Residue-level contacts at the interface:
Residue K490 in chain B contacts residue H18 in chain A (closest heavy-atom distance 3.6 Å).
Residue E527 in chain B contacts residue G13 in chain A (closest heavy-atom distance 4.8 Å).
Residue F517 in chain B interacts with residue T9 in chain A (closest heavy-atom distance 3.5 Å).
Residue V474 in chain B is in contact with residue M8 in chain A (closest heavy-atom distance 4.3 Å).
Residue K493 in chain B interacts with residue H18 in chain A (closest heavy-atom distance 3.5 Å).
Residue K524 in chain B is in contact with residue T16 in chain A (closest heavy-atom distance 4.8 Å).
Residue L481 in chain B interacts with residue K11 in chain A (closest heavy-atom distance 4.0 Å).
Residue A494 in chain B contacts residue I17 in chain A (closest heavy-atom distance 4.1 Å).
Residue K524 in chain B is in contact with residue G13 in chain A (closest heavy-atom distance 2.9 Å).
Residue V474 in chain B is in contact with residue T4 in chain A (closest heavy-atom distance 3.9 Å).
Residue I500 in chain B is in contact with residue L15 in chain A (closest heavy-atom distance 4.0 Å).
Residue T520 in chain B contacts residue F12 in chain A (closest heavy-atom distance 4.3 Å).
Residue F510 in chain B is in contact with residue V5 in chain A (closest heavy-atom distance 4.5 Å).
Residue G489 in chain B interacts with residue D19 in chain A (closest heavy-atom distance 3.4 Å).
Residue T520 in chain B contacts residue G13 in chain A (closest heavy-atom distance 4.0 Å).
Residue L481 in chain B interacts with residue M8 in chain A (closest heavy-atom distance 4.0 Å).
Residue K478 in chain B interacts with residue K11 in chain A (closest heavy-atom distance 4.0 Å).
Residue K524 in chain B is in contact with residue F12 in chain A (closest heavy-atom distance 3.6 Å).
Residue H514 in chain B contacts residue V5 in chain A (closest heavy-atom distance 3.8 Å).
Residue F528 in chain B contacts residue I17 in chain A (closest heavy-atom distance 4.2 Å).
Residue F528 in chain B interacts with residue L15 in chain A (closest heavy-atom distance 4.1 Å).
Residue R488 in chain B is in contact with residue D19 in chain A (closest heavy-atom distance 3.6 Å).
Residue N516 in chain B contacts residue T9 in chain A (closest heavy-atom distance 4.0 Å).
Residue I500 in chain B contacts residue F12 in chain A (closest heavy-atom distance 3.4 Å).
Residue K470 in chain B is in contact with residue V5 in chain A (closest heavy-atom distance 4.0 Å).
Residue K478 in chain B is in contact with residue T4 in chain A (closest heavy-atom distance 3.2 Å).
Residue V521 in chain B is in contact with residue F12 in chain A (closest heavy-atom distance 3.9 Å).
Residue V536 in chain B interacts with residue I17 in chain A (closest heavy-atom distance 3.9 Å).
Residue K490 in chain B is in contact with residue I17 in chain A (closest heavy-atom distance 3.5 Å).
Residue E485 in chain B is in contact with residue T14 in chain A (closest heavy-atom distance 4.4 Å).
Residue A497 in chain B is in contact with residue I17 in chain A (closest heavy-atom distance 4.3 Å).
Residue F517 in chain B is in contact with residue M8 in chain A (closest heavy-atom distance 3.3 Å).
Residue C484 in chain B is in contact with residue L15 in chain A (closest heavy-atom distance 3.6 Å).
Residue V474 in chain B contacts residue V5 in chain A (closest heavy-atom distance 4.0 Å).
Residue K524 in chain B contacts residue T14 in chain A (closest heavy-atom distance 3.8 Å).
Residue M501 in chain B is in contact with residue L15 in chain A (closest heavy-atom distance 4.3 Å).
Residue K493 in chain B contacts residue I17 in chain A (closest heavy-atom distance 3.6 Å).
Residue K493 in chain B is in contact with residue T16 in chain A (closest heavy-atom distance 3.9 Å).
Residue L481 in chain B contacts residue F12 in chain A (closest heavy-atom distance 3.6 Å).
Residue K478 in chain B contacts residue D7 in chain A (closest heavy-atom distance 4.1 Å).
Residue V504 in chain B is in contact with residue F12 in chain A (closest heavy-atom distance 4.0 Å).
Residue K478 in chain B contacts residue M8 in chain A (closest heavy-atom distance 4.2 Å).
Residue F510 in chain B contacts residue M8 in chain A (closest heavy-atom distance 4.0 Å).
Residue I477 in chain B interacts with residue F12 in chain A (closest heavy-atom distance 3.9 Å).
Residue A497 in chain B is in contact with residue L15 in chain A (closest heavy-atom distance 4.4 Å).
Residue M501 in chain B contacts residue F12 in chain A (closest heavy-atom distance 3.8 Å).
Residue E527 in chain B is in contact with residue L15 in chain A (closest heavy-atom distance 4.9 Å).
Residue N516 in chain B is in contact with residue E6 in chain A (closest heavy-atom distance 3.5 Å).
Residue E531 in chain B is in contact with residue H18 in chain A (closest heavy-atom distance 3.0 Å).
Residue C484 in chain B interacts with residue T16 in chain A (closest heavy-atom distance 3.6 Å).
Residue I477 in chain B is in contact with residue M8 in chain A (closest heavy-atom distance 3.7 Å).
Residue K524 in chain B interacts with residue L15 in chain A (closest heavy-atom distance 2.6 Å).
Residue K493 in chain B interacts with residue D19 in chain A (closest heavy-atom distance 3.2 Å).
Residue G489 in chain B contacts residue I17 in chain A (closest heavy-atom distance 4.5 Å).
Residue E531 in chain B is in contact with residue I17 in chain A (closest heavy-atom distance 4.3 Å).
Residue L481 in chain B interacts with residue L15 in chain A (closest heavy-atom distance 4.0 Å).
Residue F517 in chain B interacts with residue F12 in chain A (closest heavy-atom distance 3.9 Å).
Residue K487 in chain B contacts residue D19 in chain A (closest heavy-atom distance 4.3 Å).
Residue T520 in chain B contacts residue T9 in chain A (closest heavy-atom distance 3.3 Å).
Residue F517 in chain B contacts residue V5 in chain A (closest heavy-atom distance 4.8 Å).

The following describes two proteins that form a bound complex.

Sequence of chain B:
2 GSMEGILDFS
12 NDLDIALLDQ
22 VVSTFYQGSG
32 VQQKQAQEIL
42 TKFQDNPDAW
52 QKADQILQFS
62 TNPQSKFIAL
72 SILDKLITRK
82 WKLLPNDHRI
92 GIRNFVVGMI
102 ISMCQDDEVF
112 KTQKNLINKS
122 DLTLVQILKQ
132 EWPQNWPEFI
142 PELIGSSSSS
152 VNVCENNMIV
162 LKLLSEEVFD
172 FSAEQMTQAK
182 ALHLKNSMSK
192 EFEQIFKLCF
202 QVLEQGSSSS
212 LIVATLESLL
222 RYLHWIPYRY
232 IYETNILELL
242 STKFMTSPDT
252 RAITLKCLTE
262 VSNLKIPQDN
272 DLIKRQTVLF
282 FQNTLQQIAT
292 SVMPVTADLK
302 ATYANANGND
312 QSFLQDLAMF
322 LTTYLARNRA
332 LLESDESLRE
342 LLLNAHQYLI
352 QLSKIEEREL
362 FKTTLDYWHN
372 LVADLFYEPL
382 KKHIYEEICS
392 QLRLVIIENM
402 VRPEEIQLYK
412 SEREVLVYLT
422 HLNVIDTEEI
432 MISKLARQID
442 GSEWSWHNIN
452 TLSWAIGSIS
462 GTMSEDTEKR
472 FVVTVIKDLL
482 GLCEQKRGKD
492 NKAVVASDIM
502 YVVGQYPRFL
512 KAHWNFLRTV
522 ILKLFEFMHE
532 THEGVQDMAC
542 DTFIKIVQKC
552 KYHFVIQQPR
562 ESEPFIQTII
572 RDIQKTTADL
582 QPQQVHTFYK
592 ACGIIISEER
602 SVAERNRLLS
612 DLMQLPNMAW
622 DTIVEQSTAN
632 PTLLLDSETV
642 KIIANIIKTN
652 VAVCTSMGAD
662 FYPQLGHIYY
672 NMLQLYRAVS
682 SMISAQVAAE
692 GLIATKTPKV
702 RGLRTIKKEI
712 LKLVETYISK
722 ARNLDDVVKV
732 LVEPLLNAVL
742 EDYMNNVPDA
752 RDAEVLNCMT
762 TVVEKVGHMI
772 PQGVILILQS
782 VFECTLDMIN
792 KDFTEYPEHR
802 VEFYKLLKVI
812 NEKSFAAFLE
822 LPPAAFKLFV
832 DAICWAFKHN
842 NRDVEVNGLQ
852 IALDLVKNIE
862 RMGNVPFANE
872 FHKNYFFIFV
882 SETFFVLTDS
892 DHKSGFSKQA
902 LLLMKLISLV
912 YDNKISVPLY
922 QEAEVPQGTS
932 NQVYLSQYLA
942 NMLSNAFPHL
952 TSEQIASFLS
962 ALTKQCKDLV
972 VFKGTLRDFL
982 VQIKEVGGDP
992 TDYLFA

Sequence of chain A:
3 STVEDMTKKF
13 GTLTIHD